Residue-level contacts at the interface:
Residue G104 in chain B contacts residue R43 in chain A (closest heavy-atom distance 3.6 Å).
Residue Y101 in chain B contacts residue F41 in chain A (closest heavy-atom distance 3.6 Å).
Residue Y102 in chain B is in contact with residue R43 in chain A (closest heavy-atom distance 3.2 Å).
Residue Y102 in chain B contacts residue N40 in chain A (closest heavy-atom distance 3.9 Å).
Residue Y101 in chain B interacts with residue R43 in chain A (closest heavy-atom distance 2.9 Å).
Residue W33 in chain B interacts with residue K39 in chain A (closest heavy-atom distance 3.9 Å).
Residue Y101 in chain B is in contact with residue K39 in chain A (closest heavy-atom distance 3.5 Å).
Residue Y102 in chain B contacts residue K39 in chain A (closest heavy-atom distance 3.5 Å).
Residue Y103 in chain B interacts with residue R43 in chain A (closest heavy-atom distance 3.9 Å).
Residue Y102 in chain B is in contact with residue D38 in chain A (closest heavy-atom distance 3.0 Å).

Sequence of chain A:
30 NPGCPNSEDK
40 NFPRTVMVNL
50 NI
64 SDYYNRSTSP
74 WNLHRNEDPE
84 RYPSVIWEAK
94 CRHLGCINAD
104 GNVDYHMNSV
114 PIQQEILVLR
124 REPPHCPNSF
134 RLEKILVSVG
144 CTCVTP

The following describes two proteins that form a bound complex.

Sequence of chain B:
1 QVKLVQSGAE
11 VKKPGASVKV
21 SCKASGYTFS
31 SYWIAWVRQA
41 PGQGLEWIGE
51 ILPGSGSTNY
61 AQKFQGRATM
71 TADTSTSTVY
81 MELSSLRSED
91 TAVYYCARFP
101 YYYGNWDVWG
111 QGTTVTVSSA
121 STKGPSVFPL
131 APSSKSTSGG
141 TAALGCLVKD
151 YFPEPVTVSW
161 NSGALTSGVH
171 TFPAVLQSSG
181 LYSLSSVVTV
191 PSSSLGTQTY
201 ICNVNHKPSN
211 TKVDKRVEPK